These two protein chains interact to form a complex.

Residue-level contacts at the interface:
Residue R155 in the second protein contacts residue T37 in the first protein (closest heavy-atom distance 3.3 Å).
Residue K153 in the second protein interacts with residue Y66 in the first protein (closest heavy-atom distance 4.1 Å).
Residue Y180 in the second protein is in contact with residue W58 in the first protein (closest heavy-atom distance 3.3 Å).
Residue Y180 in the second protein is in contact with residue N41 in the first protein (closest heavy-atom distance 3.3 Å).
Residue R52 in the second protein contacts residue Y42 in the first protein (closest heavy-atom distance 3.9 Å).
Residue Y151 in the second protein interacts with residue T60 in the first protein (closest heavy-atom distance 3.3 Å).
Residue K106 in the second protein interacts with residue Y34 in the first protein (closest heavy-atom distance 2.5 Å).
Residue A179 in the second protein interacts with residue V43 in the first protein (closest heavy-atom distance 3.8 Å).
Residue N50 in the second protein contacts residue Y42 in the first protein (closest heavy-atom distance 3.5 Å).
Residue A149 in the second protein contacts residue L72 in the first protein (closest heavy-atom distance 3.9 Å).
Residue R97 in the second protein is in contact with residue E40 in the first protein (closest heavy-atom distance 3.4 Å).
Residue Y180 in the second protein interacts with residue A56 in the first protein (closest heavy-atom distance 3.9 Å).
Residue D148 in the second protein is in contact with residue R68 in the first protein (closest heavy-atom distance 2.9 Å).
Residue Q183 in the second protein interacts with residue W58 in the first protein (closest heavy-atom distance 4.0 Å).
Residue Y108 in the second protein is in contact with residue Y34 in the first protein (closest heavy-atom distance 3.6 Å).
Residue K209 in the second protein interacts with residue Y66 in the first protein (closest heavy-atom distance 3.4 Å).
Residue N206 in the second protein contacts residue R68 in the first protein (closest heavy-atom distance 3.2 Å).
Residue D148 in the second protein is in contact with residue L72 in the first protein (closest heavy-atom distance 3.2 Å).
Residue Y180 in the second protein interacts with residue L57 in the first protein (closest heavy-atom distance 2.6 Å).
Residue T154 in the second protein interacts with residue Y66 in the first protein (closest heavy-atom distance 3.7 Å).
Residue K49 in the second protein is in contact with residue N41 in the first protein (closest heavy-atom distance 3.8 Å).
Residue W102 in the second protein interacts with residue V35 in the first protein (closest heavy-atom distance 3.7 Å).
Residue W102 in the second protein is in contact with residue Y34 in the first protein (closest heavy-atom distance 3.6 Å).
Residue Y151 in the second protein contacts residue S73 in the first protein (closest heavy-atom distance 2.8 Å).
Residue R52 in the second protein contacts residue E40 in the first protein (closest heavy-atom distance 3.0 Å).
Residue D148 in the second protein interacts with residue L69 in the first protein (closest heavy-atom distance 3.6 Å).
Residue Y180 in the second protein contacts residue Y42 in the first protein (closest heavy-atom distance 2.8 Å).
Residue T207 in the second protein contacts residue Y66 in the first protein (closest heavy-atom distance 3.9 Å).
Residue K153 in the second protein is in contact with residue L69 in the first protein (closest heavy-atom distance 4.1 Å).
Residue Y151 in the second protein is in contact with residue V38 in the first protein (closest heavy-atom distance 3.9 Å).
Residue K49 in the second protein contacts residue V43 in the first protein (closest heavy-atom distance 2.8 Å).
Residue P181 in the second protein interacts with residue W58 in the first protein (closest heavy-atom distance 3.2 Å).
Residue Y151 in the second protein interacts with residue A61 in the first protein (closest heavy-atom distance 3.6 Å).
Residue D100 in the second protein interacts with residue P36 in the first protein (closest heavy-atom distance 3.6 Å).
Residue N110 in the second protein interacts with residue T37 in the first protein (closest heavy-atom distance 3.9 Å).
Residue Q183 in the second protein interacts with residue N41 in the first protein (closest heavy-atom distance 3.1 Å).
Residue K209 in the second protein contacts residue Q63 in the first protein (closest heavy-atom distance 3.5 Å).
Residue W102 in the second protein interacts with residue P36 in the first protein (closest heavy-atom distance 3.8 Å).
Residue R155 in the second protein is in contact with residue V38 in the first protein (closest heavy-atom distance 2.4 Å).
Residue K49 in the second protein interacts with residue Y42 in the first protein (closest heavy-atom distance 3.2 Å).
Residue R52 in the second protein contacts residue N41 in the first protein (closest heavy-atom distance 2.8 Å).
Residue K209 in the second protein contacts residue D65 in the first protein (closest heavy-atom distance 3.5 Å).
Residue Y180 in the second protein contacts residue V43 in the first protein (closest heavy-atom distance 4.0 Å).
Residue N50 in the second protein is in contact with residue N41 in the first protein (closest heavy-atom distance 3.8 Å).
Residue Y151 in the second protein interacts with residue D59 in the first protein (closest heavy-atom distance 3.5 Å).
Residue T48 in the second protein interacts with residue N41 in the first protein (closest heavy-atom distance 3.2 Å).
Residue T154 in the second protein is in contact with residue A61 in the first protein (closest heavy-atom distance 3.8 Å).
Residue D109 in the second protein interacts with residue Y34 in the first protein (closest heavy-atom distance 4.0 Å).
Residue K153 in the second protein is in contact with residue R68 in the first protein (closest heavy-atom distance 4.0 Å).
Residue Y151 in the second protein contacts residue R70 in the first protein (closest heavy-atom distance 3.3 Å).
Residue R45 in the second protein is in contact with residue R5 in the first protein (closest heavy-atom distance 3.4 Å).
Residue N110 in the second protein contacts residue V35 in the first protein (closest heavy-atom distance 3.2 Å).
Residue D175 in the second protein contacts residue R5 in the first protein (closest heavy-atom distance 3.1 Å).
Residue T207 in the second protein contacts residue D65 in the first protein (closest heavy-atom distance 3.7 Å).
Residue R52 in the second protein interacts with residue F39 in the first protein (closest heavy-atom distance 3.2 Å).
Residue D109 in the second protein is in contact with residue V33 in the first protein (closest heavy-atom distance 3.8 Å).
Residue R155 in the second protein interacts with residue E40 in the first protein (closest heavy-atom distance 3.5 Å).
Residue K49 in the second protein is in contact with residue E54 in the first protein (closest heavy-atom distance 3.2 Å).
Residue A179 in the second protein is in contact with residue A56 in the first protein (closest heavy-atom distance 3.8 Å).
Residue D100 in the second protein interacts with residue T37 in the first protein (closest heavy-atom distance 3.6 Å).

Sequence of the first protein:
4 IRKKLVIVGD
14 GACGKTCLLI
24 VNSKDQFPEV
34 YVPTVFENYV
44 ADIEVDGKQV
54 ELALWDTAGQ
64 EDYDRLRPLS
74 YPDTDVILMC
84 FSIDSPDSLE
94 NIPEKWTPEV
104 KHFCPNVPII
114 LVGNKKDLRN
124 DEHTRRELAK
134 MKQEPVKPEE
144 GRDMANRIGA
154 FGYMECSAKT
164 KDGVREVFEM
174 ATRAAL

Sequence of the second protein:
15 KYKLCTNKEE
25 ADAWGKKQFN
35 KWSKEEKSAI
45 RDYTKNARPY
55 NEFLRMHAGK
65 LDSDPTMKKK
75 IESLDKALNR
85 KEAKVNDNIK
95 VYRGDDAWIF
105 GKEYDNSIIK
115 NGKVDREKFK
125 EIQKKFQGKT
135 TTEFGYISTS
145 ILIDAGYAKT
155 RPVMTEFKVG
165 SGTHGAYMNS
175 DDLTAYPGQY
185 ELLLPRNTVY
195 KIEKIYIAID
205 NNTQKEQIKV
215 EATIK